Residue-level contacts at the interface:
Residue K143 in protein 2 interacts with residue E20 in protein 1 (closest heavy-atom distance 3.9 Å).
Residue H103 in protein 2 is in contact with residue L23 in protein 1 (closest heavy-atom distance 3.0 Å).
Residue S141 in protein 2 is in contact with residue R22 in protein 1 (closest heavy-atom distance 4.1 Å).
Residue Y144 in protein 2 is in contact with residue I21 in protein 1 (closest heavy-atom distance 3.5 Å).
Residue G260 in protein 2 interacts with residue I24 in protein 1 (closest heavy-atom distance 4.2 Å).
Residue P169 in protein 2 interacts with residue E20 in protein 1 (closest heavy-atom distance 4.5 Å).
Residue L166 in protein 2 interacts with residue I21 in protein 1 (closest heavy-atom distance 4.8 Å).
Residue L166 in protein 2 contacts residue L23 in protein 1 (closest heavy-atom distance 4.1 Å).
Residue G142 in protein 2 contacts residue I21 in protein 1 (closest heavy-atom distance 2.9 Å).
Residue G140 in protein 2 interacts with residue I21 in protein 1 (closest heavy-atom distance 3.9 Å).
Residue L135 in protein 2 contacts residue I21 in protein 1 (closest heavy-atom distance 3.4 Å).
Residue G142 in protein 2 interacts with residue E20 in protein 1 (closest heavy-atom distance 3.2 Å).
Residue S165 in protein 2 contacts residue L23 in protein 1 (closest heavy-atom distance 3.2 Å).
Residue L135 in protein 2 is in contact with residue R22 in protein 1 (closest heavy-atom distance 4.2 Å).
Residue G167 in protein 2 contacts residue I24 in protein 1 (closest heavy-atom distance 4.4 Å).
Residue Y144 in protein 2 contacts residue E20 in protein 1 (closest heavy-atom distance 3.0 Å).
Residue S170 in protein 2 interacts with residue K18 in protein 1 (closest heavy-atom distance 4.8 Å).
Residue N195 in protein 2 interacts with residue I24 in protein 1 (closest heavy-atom distance 2.8 Å).
Residue S141 in protein 2 interacts with residue E20 in protein 1 (closest heavy-atom distance 4.0 Å).
Residue G167 in protein 2 contacts residue E20 in protein 1 (closest heavy-atom distance 4.9 Å).
Residue T261 in protein 2 interacts with residue I24 in protein 1 (closest heavy-atom distance 3.7 Å).
Residue L166 in protein 2 interacts with residue R22 in protein 1 (closest heavy-atom distance 3.4 Å).
Residue A192 in protein 2 interacts with residue I24 in protein 1 (closest heavy-atom distance 3.7 Å).
Residue E172 in protein 2 is in contact with residue G19 in protein 1 (closest heavy-atom distance 4.0 Å).
Residue N139 in protein 2 interacts with residue L23 in protein 1 (closest heavy-atom distance 4.9 Å).
Residue S262 in protein 2 contacts residue L23 in protein 1 (closest heavy-atom distance 3.9 Å).
Residue S141 in protein 2 contacts residue I21 in protein 1 (closest heavy-atom distance 3.6 Å).
Residue G167 in protein 2 is in contact with residue R22 in protein 1 (closest heavy-atom distance 3.0 Å).
Residue T67 in protein 2 is in contact with residue L23 in protein 1 (closest heavy-atom distance 4.9 Å).
Residue G168 in protein 2 contacts residue E20 in protein 1 (closest heavy-atom distance 4.0 Å).
Residue Y144 in protein 2 interacts with residue G19 in protein 1 (closest heavy-atom distance 3.8 Å).
Residue L166 in protein 2 contacts residue I24 in protein 1 (closest heavy-atom distance 3.4 Å).
Residue K143 in protein 2 contacts residue K18 in protein 1 (closest heavy-atom distance 5.0 Å).
Residue I147 in protein 2 is in contact with residue I21 in protein 1 (closest heavy-atom distance 3.9 Å).
Residue E196 in protein 2 contacts residue I24 in protein 1 (closest heavy-atom distance 3.7 Å).
Residue G140 in protein 2 is in contact with residue R22 in protein 1 (closest heavy-atom distance 3.3 Å).
Residue G140 in protein 2 is in contact with residue L23 in protein 1 (closest heavy-atom distance 3.0 Å).
Residue N139 in protein 2 interacts with residue R22 in protein 1 (closest heavy-atom distance 4.5 Å).
Residue T259 in protein 2 contacts residue I24 in protein 1 (closest heavy-atom distance 4.8 Å).
Residue G167 in protein 2 interacts with residue I21 in protein 1 (closest heavy-atom distance 3.2 Å).
Residue L135 in protein 2 is in contact with residue L23 in protein 1 (closest heavy-atom distance 3.7 Å).
Residue S170 in protein 2 contacts residue G19 in protein 1 (closest heavy-atom distance 4.2 Å).
Residue S262 in protein 2 contacts residue I24 in protein 1 (closest heavy-atom distance 2.5 Å).
Residue G194 in protein 2 contacts residue I24 in protein 1 (closest heavy-atom distance 3.7 Å).
Residue S165 in protein 2 contacts residue R22 in protein 1 (closest heavy-atom distance 4.4 Å).
Residue G168 in protein 2 contacts residue I21 in protein 1 (closest heavy-atom distance 3.7 Å).
Residue D66 in protein 2 is in contact with residue L23 in protein 1 (closest heavy-atom distance 3.3 Å).
Residue S165 in protein 2 interacts with residue I24 in protein 1 (closest heavy-atom distance 2.8 Å).

Sequence of protein 1:
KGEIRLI

Sequence of protein 2:
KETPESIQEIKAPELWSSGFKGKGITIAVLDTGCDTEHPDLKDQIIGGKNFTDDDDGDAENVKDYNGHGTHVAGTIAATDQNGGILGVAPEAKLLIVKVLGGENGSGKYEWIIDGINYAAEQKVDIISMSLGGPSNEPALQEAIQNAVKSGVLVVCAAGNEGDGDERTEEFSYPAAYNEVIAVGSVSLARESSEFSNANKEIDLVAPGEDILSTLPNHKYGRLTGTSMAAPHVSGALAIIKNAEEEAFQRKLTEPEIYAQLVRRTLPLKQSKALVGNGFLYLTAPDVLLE

These two protein chains interact to form a complex.